Sequence of the first protein:
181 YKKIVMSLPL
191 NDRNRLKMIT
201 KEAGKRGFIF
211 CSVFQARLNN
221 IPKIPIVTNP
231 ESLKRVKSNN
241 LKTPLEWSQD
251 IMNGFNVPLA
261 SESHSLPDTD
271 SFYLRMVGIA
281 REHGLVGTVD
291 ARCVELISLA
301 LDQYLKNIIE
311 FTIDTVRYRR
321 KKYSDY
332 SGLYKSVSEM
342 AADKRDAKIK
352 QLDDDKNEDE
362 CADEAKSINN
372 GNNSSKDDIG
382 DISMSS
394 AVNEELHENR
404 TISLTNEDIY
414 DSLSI

The following describes two proteins that form a bound complex.

Residue-level contacts at the interface:
Residue S337 in the first protein is in contact with residue D439 in the second protein (closest heavy-atom distance 3.6 Å).
Residue R317 in the first protein is in contact with residue T436 in the second protein (closest heavy-atom distance 3.4 Å).
Residue L353 in the first protein is in contact with residue L449 in the second protein (closest heavy-atom distance 3.7 Å).
Residue L266 in the first protein contacts residue K419 in the second protein (closest heavy-atom distance 3.6 Å).
Residue L296 in the first protein contacts residue A475 in the second protein (closest heavy-atom distance 3.4 Å).
Residue L285 in the first protein interacts with residue D471 in the second protein (closest heavy-atom distance 3.4 Å).
Residue D356 in the first protein contacts residue D452 in the second protein (closest heavy-atom distance 3.0 Å).
Residue R275 in the first protein interacts with residue D451 in the second protein (closest heavy-atom distance 3.3 Å).
Residue K357 in the first protein is in contact with residue D452 in the second protein (closest heavy-atom distance 3.7 Å).
Residue L296 in the first protein is in contact with residue Q479 in the second protein (closest heavy-atom distance 3.7 Å).
Residue T288 in the first protein is in contact with residue N472 in the second protein (closest heavy-atom distance 3.3 Å).
Residue K321 in the first protein contacts residue D433 in the second protein (closest heavy-atom distance 2.7 Å).
Residue I313 in the first protein is in contact with residue T436 in the second protein (closest heavy-atom distance 3.7 Å).
Residue C293 in the first protein interacts with residue L473 in the second protein (closest heavy-atom distance 3.5 Å).
Residue L301 in the first protein is in contact with residue A450 in the second protein (closest heavy-atom distance 3.6 Å).
Residue S261 in the first protein contacts residue D451 in the second protein (closest heavy-atom distance 3.3 Å).
Residue S337 in the first protein interacts with residue V442 in the second protein (closest heavy-atom distance 3.3 Å).
Residue S339 in the first protein interacts with residue V442 in the second protein (closest heavy-atom distance 3.5 Å).
Residue S339 in the first protein contacts residue L445 in the second protein (closest heavy-atom distance 3.3 Å).
Residue S265 in the first protein contacts residue K417 in the second protein (closest heavy-atom distance 3.5 Å).
Residue N358 in the first protein interacts with residue L449 in the second protein (closest heavy-atom distance 3.7 Å).
Residue E295 in the first protein is in contact with residue Y493 in the second protein (closest heavy-atom distance 3.0 Å).
Residue Y335 in the first protein contacts residue V437 in the second protein (closest heavy-atom distance 2.9 Å).
Residue R292 in the first protein is in contact with residue Y493 in the second protein (closest heavy-atom distance 3.5 Å).
Residue D290 in the first protein contacts residue L473 in the second protein (closest heavy-atom distance 3.4 Å).
Residue D354 in the first protein interacts with residue N456 in the second protein (closest heavy-atom distance 2.8 Å).
Residue D354 in the first protein interacts with residue W486 in the second protein (closest heavy-atom distance 3.5 Å).
Residue N358 in the first protein is in contact with residue D452 in the second protein (closest heavy-atom distance 3.3 Å).
Residue R319 in the first protein is in contact with residue D433 in the second protein (closest heavy-atom distance 3.2 Å).
Residue R235 in the first protein is in contact with residue D471 in the second protein (closest heavy-atom distance 2.4 Å).
Residue G287 in the first protein is in contact with residue D471 in the second protein (closest heavy-atom distance 3.2 Å).
Residue Y335 in the first protein interacts with residue T436 in the second protein (closest heavy-atom distance 3.4 Å).
Residue A280 in the first protein contacts residue C462 in the second protein (closest heavy-atom distance 3.6 Å).
Residue L301 in the first protein contacts residue V454 in the second protein (closest heavy-atom distance 3.7 Å).
Residue C293 in the first protein interacts with residue I478 in the second protein (closest heavy-atom distance 3.7 Å).
Residue H283 in the first protein interacts with residue A459 in the second protein (closest heavy-atom distance 3.1 Å).
Residue R317 in the first protein interacts with residue E435 in the second protein (closest heavy-atom distance 3.5 Å).
Residue R320 in the first protein is in contact with residue D433 in the second protein (closest heavy-atom distance 2.8 Å).
Residue L334 in the first protein interacts with residue E435 in the second protein (closest heavy-atom distance 3.4 Å).
Residue S339 in the first protein contacts residue D441 in the second protein (closest heavy-atom distance 3.4 Å).
Residue H264 in the first protein is in contact with residue E444 in the second protein (closest heavy-atom distance 3.4 Å).
Residue K336 in the first protein is in contact with residue D439 in the second protein (closest heavy-atom distance 2.9 Å).
Residue K336 in the first protein is in contact with residue V437 in the second protein (closest heavy-atom distance 3.5 Å).
Residue A260 in the first protein contacts residue L447 in the second protein (closest heavy-atom distance 3.3 Å).
Residue S337 in the first protein interacts with residue V437 in the second protein (closest heavy-atom distance 3.1 Å).
Residue I279 in the first protein interacts with residue T458 in the second protein (closest heavy-atom distance 3.7 Å).
Residue T288 in the first protein is in contact with residue L473 in the second protein (closest heavy-atom distance 3.4 Å).
Residue S265 in the first protein contacts residue L447 in the second protein (closest heavy-atom distance 3.4 Å).
Residue A260 in the first protein is in contact with residue D451 in the second protein (closest heavy-atom distance 2.9 Å).
Residue Y304 in the first protein is in contact with residue F453 in the second protein (closest heavy-atom distance 3.5 Å).
Residue R275 in the first protein is in contact with residue T455 in the second protein (closest heavy-atom distance 3.1 Å).
Residue Q303 in the first protein contacts residue I490 in the second protein (closest heavy-atom distance 3.5 Å).
Residue Y335 in the first protein interacts with residue E435 in the second protein (closest heavy-atom distance 3.5 Å).
Residue K306 in the first protein interacts with residue V427 in the second protein (closest heavy-atom distance 3.6 Å).
Residue Q303 in the first protein interacts with residue I488 in the second protein (closest heavy-atom distance 3.5 Å).
Residue K357 in the first protein interacts with residue D448 in the second protein (closest heavy-atom distance 2.8 Å).
Residue L301 in the first protein contacts residue F453 in the second protein (closest heavy-atom distance 3.6 Å).
Residue L259 in the first protein contacts residue D451 in the second protein (closest heavy-atom distance 3.3 Å).
Residue V338 in the first protein is in contact with residue V442 in the second protein (closest heavy-atom distance 3.5 Å).
Residue D356 in the first protein contacts residue N456 in the second protein (closest heavy-atom distance 3.0 Å).

Sequence of the second protein:
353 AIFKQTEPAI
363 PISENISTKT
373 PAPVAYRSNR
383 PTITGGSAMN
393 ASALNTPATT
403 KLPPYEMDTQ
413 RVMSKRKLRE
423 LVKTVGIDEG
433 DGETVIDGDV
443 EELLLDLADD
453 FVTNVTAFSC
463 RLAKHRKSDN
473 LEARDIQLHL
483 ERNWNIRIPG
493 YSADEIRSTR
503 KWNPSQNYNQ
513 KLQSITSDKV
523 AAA